Interface contacts:
Residue I89 in chain A is in contact with residue D28 in chain B (closest heavy-atom distance 3.5 Å).
Residue K88 in chain A contacts residue E39 in chain B (closest heavy-atom distance 2.8 Å).
Residue L58 in chain A contacts residue V11 in chain B (closest heavy-atom distance 3.6 Å).
Residue I20 in chain A contacts residue S5 in chain B (closest heavy-atom distance 3.8 Å).
Residue Y47 in chain A contacts residue H35 in chain B (closest heavy-atom distance 2.7 Å).
Residue Y50 in chain A is in contact with residue E24 in chain B (closest heavy-atom distance 3.0 Å).
Residue I89 in chain A interacts with residue F31 in chain B (closest heavy-atom distance 3.6 Å).
Residue F109 in chain A is in contact with residue E39 in chain B (closest heavy-atom distance 3.6 Å).
Residue E30 in chain A interacts with residue R34 in chain B (closest heavy-atom distance 3.7 Å).
Residue D110 in chain A interacts with residue E42 in chain B (closest heavy-atom distance 2.7 Å).
Residue L58 in chain A is in contact with residue P13 in chain B (closest heavy-atom distance 3.9 Å).
Residue M48 in chain A contacts residue E24 in chain B (closest heavy-atom distance 3.4 Å).
Residue N17 in chain A interacts with residue D8 in chain B (closest heavy-atom distance 3.5 Å).
Residue F109 in chain A is in contact with residue H35 in chain B (closest heavy-atom distance 3.7 Å).
Residue K46 in chain A interacts with residue L26 in chain B (closest heavy-atom distance 2.7 Å).
Residue K46 in chain A interacts with residue D28 in chain B (closest heavy-atom distance 2.8 Å).
Residue F109 in chain A is in contact with residue L38 in chain B (closest heavy-atom distance 3.6 Å).
Residue R55 in chain A contacts residue L14 in chain B (closest heavy-atom distance 2.8 Å).
Residue Y18 in chain A is in contact with residue W6 in chain B (closest heavy-atom distance 3.6 Å).
Residue Y108 in chain A interacts with residue E42 in chain B (closest heavy-atom distance 2.7 Å).
Residue P152 in chain A interacts with residue W6 in chain B (closest heavy-atom distance 3.5 Å).
Residue F109 in chain A is in contact with residue E42 in chain B (closest heavy-atom distance 2.9 Å).
Residue Y18 in chain A contacts residue R7 in chain B (closest heavy-atom distance 3.4 Å).
Residue D110 in chain A contacts residue K46 in chain B (closest heavy-atom distance 2.6 Å).
Residue R55 in chain A contacts residue V11 in chain B (closest heavy-atom distance 3.4 Å).
Residue E51 in chain A interacts with residue V11 in chain B (closest heavy-atom distance 3.9 Å).
Residue S53 in chain A is in contact with residue E24 in chain B (closest heavy-atom distance 2.6 Å).
Residue Q92 in chain A is in contact with residue H35 in chain B (closest heavy-atom distance 2.9 Å).
Residue L107 in chain A interacts with residue K46 in chain B (closest heavy-atom distance 3.2 Å).
Residue R55 in chain A is in contact with residue E12 in chain B (closest heavy-atom distance 2.9 Å).
Residue E19 in chain A is in contact with residue W6 in chain B (closest heavy-atom distance 3.1 Å).
Residue Y32 in chain A is in contact with residue R34 in chain B (closest heavy-atom distance 3.3 Å).
Residue P153 in chain A contacts residue W6 in chain B (closest heavy-atom distance 3.5 Å).
Residue R55 in chain A is in contact with residue P13 in chain B (closest heavy-atom distance 3.3 Å).
Residue F56 in chain A contacts residue P17 in chain B (closest heavy-atom distance 3.8 Å).
Residue Y47 in chain A interacts with residue R34 in chain B (closest heavy-atom distance 3.2 Å).
Residue H57 in chain A contacts residue L26 in chain B (closest heavy-atom distance 3.2 Å).
Residue Y47 in chain A is in contact with residue F31 in chain B (closest heavy-atom distance 3.5 Å).
Residue D21 in chain A interacts with residue S5 in chain B (closest heavy-atom distance 2.8 Å).
Residue W23 in chain A is in contact with residue P4 in chain B (closest heavy-atom distance 3.2 Å).
Residue D21 in chain A contacts residue R7 in chain B (closest heavy-atom distance 3.1 Å).
Residue D21 in chain A contacts residue P4 in chain B (closest heavy-atom distance 3.7 Å).
Residue K49 in chain A interacts with residue E24 in chain B (closest heavy-atom distance 3.0 Å).
Residue Y32 in chain A is in contact with residue E24 in chain B (closest heavy-atom distance 2.9 Å).
Residue D110 in chain A interacts with residue K43 in chain B (closest heavy-atom distance 3.1 Å).
Residue N17 in chain A contacts residue H9 in chain B (closest heavy-atom distance 3.3 Å).
Residue P29 in chain A interacts with residue H35 in chain B (closest heavy-atom distance 3.5 Å).
Residue E19 in chain A contacts residue H9 in chain B (closest heavy-atom distance 3.6 Å).
Residue N93 in chain A is in contact with residue H35 in chain B (closest heavy-atom distance 3.4 Å).
Residue M48 in chain A contacts residue L26 in chain B (closest heavy-atom distance 3.4 Å).
Residue L107 in chain A is in contact with residue E42 in chain B (closest heavy-atom distance 3.1 Å).
Residue T106 in chain A interacts with residue E42 in chain B (closest heavy-atom distance 3.8 Å).
Residue K46 in chain A interacts with residue F31 in chain B (closest heavy-atom distance 3.6 Å).
Residue F56 in chain A interacts with residue L14 in chain B (closest heavy-atom distance 3.5 Å).
Residue Y54 in chain A is in contact with residue V11 in chain B (closest heavy-atom distance 3.8 Å).
Residue G59 in chain A interacts with residue R15 in chain B (closest heavy-atom distance 3.8 Å).
Residue E19 in chain A interacts with residue R7 in chain B (closest heavy-atom distance 2.8 Å).
Residue P29 in chain A is in contact with residue L38 in chain B (closest heavy-atom distance 3.7 Å).
Residue H14 in chain A interacts with residue H9 in chain B (closest heavy-atom distance 3.3 Å).
Residue Y18 in chain A contacts residue D8 in chain B (closest heavy-atom distance 3.7 Å).

Sequence of chain A:
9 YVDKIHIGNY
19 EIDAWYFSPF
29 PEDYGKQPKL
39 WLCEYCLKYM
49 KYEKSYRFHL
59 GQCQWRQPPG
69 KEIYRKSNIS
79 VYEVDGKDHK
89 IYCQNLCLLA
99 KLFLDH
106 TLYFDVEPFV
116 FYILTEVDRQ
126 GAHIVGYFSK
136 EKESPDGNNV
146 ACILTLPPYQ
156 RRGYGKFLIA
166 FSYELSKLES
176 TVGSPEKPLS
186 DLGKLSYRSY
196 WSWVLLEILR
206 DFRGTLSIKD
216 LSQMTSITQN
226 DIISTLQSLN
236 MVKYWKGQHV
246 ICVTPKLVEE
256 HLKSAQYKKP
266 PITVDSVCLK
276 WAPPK

Sequence of chain B:
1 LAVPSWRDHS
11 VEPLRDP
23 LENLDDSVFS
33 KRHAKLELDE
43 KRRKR

This data describes a binding interaction between two proteins.